Sequence of protein 1:
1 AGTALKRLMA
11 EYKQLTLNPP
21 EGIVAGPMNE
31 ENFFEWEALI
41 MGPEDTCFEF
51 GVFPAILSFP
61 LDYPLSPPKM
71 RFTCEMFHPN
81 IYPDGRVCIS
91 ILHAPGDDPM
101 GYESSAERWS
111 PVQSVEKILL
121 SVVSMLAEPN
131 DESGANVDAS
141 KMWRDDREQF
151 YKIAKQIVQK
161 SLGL

Interface contacts:
Residue Y12 in protein 1 contacts residue R6 in protein 2 (closest heavy-atom distance 3.6 Å).
Residue E21 in protein 1 interacts with residue R24 in protein 2 (closest heavy-atom distance 4.7 Å).
Residue L164 in protein 1 interacts with residue F25 in protein 2 (closest heavy-atom distance 3.8 Å).
Residue I23 in protein 1 interacts with residue R13 in protein 2 (closest heavy-atom distance 3.1 Å).
Residue L39 in protein 1 interacts with residue L17 in protein 2 (closest heavy-atom distance 3.8 Å).
Residue V52 in protein 1 interacts with residue A21 in protein 2 (closest heavy-atom distance 3.4 Å).
Residue T16 in protein 1 contacts residue W1 in protein 2 (closest heavy-atom distance 3.9 Å).
Residue G22 in protein 1 contacts residue L17 in protein 2 (closest heavy-atom distance 4.1 Å).
Residue Y12 in protein 1 interacts with residue Q7 in protein 2 (closest heavy-atom distance 4.6 Å).
Residue L15 in protein 1 contacts residue R13 in protein 2 (closest heavy-atom distance 4.7 Å).
Residue G22 in protein 1 contacts residue R13 in protein 2 (closest heavy-atom distance 4.9 Å).
Residue E44 in protein 1 interacts with residue R24 in protein 2 (closest heavy-atom distance 2.8 Å).
Residue E30 in protein 1 interacts with residue R6 in protein 2 (closest heavy-atom distance 2.8 Å).
Residue F50 in protein 1 contacts residue A21 in protein 2 (closest heavy-atom distance 3.4 Å).
Residue P20 in protein 1 contacts residue R13 in protein 2 (closest heavy-atom distance 3.1 Å).
Residue Q159 in protein 1 interacts with residue F25 in protein 2 (closest heavy-atom distance 3.6 Å).
Residue G26 in protein 1 is in contact with residue L10 in protein 2 (closest heavy-atom distance 3.7 Å).
Residue V24 in protein 1 is in contact with residue K14 in protein 2 (closest heavy-atom distance 3.5 Å).
Residue K155 in protein 1 contacts residue F25 in protein 2 (closest heavy-atom distance 4.0 Å).
Residue V52 in protein 1 contacts residue L18 in protein 2 (closest heavy-atom distance 4.1 Å).
Residue L162 in protein 1 contacts residue R22 in protein 2 (closest heavy-atom distance 2.9 Å).
Residue P19 in protein 1 interacts with residue R13 in protein 2 (closest heavy-atom distance 3.3 Å).
Residue D45 in protein 1 contacts residue K28 in protein 2 (closest heavy-atom distance 4.9 Å).
Residue T16 in protein 1 interacts with residue R6 in protein 2 (closest heavy-atom distance 4.2 Å).
Residue E30 in protein 1 contacts residue S2 in protein 2 (closest heavy-atom distance 4.9 Å).
Residue V24 in protein 1 contacts residue R13 in protein 2 (closest heavy-atom distance 3.6 Å).
Residue V24 in protein 1 interacts with residue L17 in protein 2 (closest heavy-atom distance 4.1 Å).
Residue L164 in protein 1 is in contact with residue L26 in protein 2 (closest heavy-atom distance 4.0 Å).
Residue A25 in protein 1 contacts residue L10 in protein 2 (closest heavy-atom distance 3.6 Å).
Residue Y12 in protein 1 contacts residue L10 in protein 2 (closest heavy-atom distance 3.7 Å).
Residue L162 in protein 1 contacts residue L18 in protein 2 (closest heavy-atom distance 3.7 Å).
Residue G163 in protein 1 interacts with residue R22 in protein 2 (closest heavy-atom distance 4.9 Å).
Residue N29 in protein 1 is in contact with residue Q7 in protein 2 (closest heavy-atom distance 4.0 Å).
Residue L164 in protein 1 is in contact with residue R22 in protein 2 (closest heavy-atom distance 4.3 Å).
Residue L162 in protein 1 interacts with residue A21 in protein 2 (closest heavy-atom distance 4.1 Å).
Residue I23 in protein 1 contacts residue L17 in protein 2 (closest heavy-atom distance 5.0 Å).
Residue E37 in protein 1 is in contact with residue K14 in protein 2 (closest heavy-atom distance 2.6 Å).
Residue P27 in protein 1 interacts with residue L10 in protein 2 (closest heavy-atom distance 3.7 Å).
Residue V158 in protein 1 contacts residue F25 in protein 2 (closest heavy-atom distance 3.8 Å).
Residue L162 in protein 1 contacts residue F25 in protein 2 (closest heavy-atom distance 3.6 Å).
Residue E49 in protein 1 is in contact with residue F25 in protein 2 (closest heavy-atom distance 4.5 Å).
Residue M41 in protein 1 contacts residue R24 in protein 2 (closest heavy-atom distance 3.9 Å).
Residue E30 in protein 1 interacts with residue Q7 in protein 2 (closest heavy-atom distance 3.1 Å).
Residue I40 in protein 1 is in contact with residue L17 in protein 2 (closest heavy-atom distance 4.5 Å).
Residue V52 in protein 1 interacts with residue L17 in protein 2 (closest heavy-atom distance 4.2 Å).
Residue M28 in protein 1 interacts with residue Q7 in protein 2 (closest heavy-atom distance 4.7 Å).
Residue F50 in protein 1 is in contact with residue F25 in protein 2 (closest heavy-atom distance 3.7 Å).
Residue F50 in protein 1 contacts residue K28 in protein 2 (closest heavy-atom distance 4.5 Å).
Residue M41 in protein 1 interacts with residue L17 in protein 2 (closest heavy-atom distance 4.2 Å).
Residue F50 in protein 1 is in contact with residue R24 in protein 2 (closest heavy-atom distance 3.5 Å).
Residue S161 in protein 1 interacts with residue L18 in protein 2 (closest heavy-atom distance 4.1 Å).
Residue L17 in protein 1 is in contact with residue W1 in protein 2 (closest heavy-atom distance 4.5 Å).
Residue L39 in protein 1 interacts with residue K14 in protein 2 (closest heavy-atom distance 3.7 Å).
Residue M41 in protein 1 is in contact with residue A21 in protein 2 (closest heavy-atom distance 3.9 Å).
Residue V24 in protein 1 interacts with residue L10 in protein 2 (closest heavy-atom distance 3.8 Å).
Residue E30 in protein 1 interacts with residue A3 in protein 2 (closest heavy-atom distance 3.6 Å).
Residue E49 in protein 1 interacts with residue K28 in protein 2 (closest heavy-atom distance 3.2 Å).

Sequence of protein 2:
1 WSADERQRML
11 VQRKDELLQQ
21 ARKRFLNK

This data describes a binding interaction between two proteins.